This data describes a binding interaction between two proteins.

Sequence of chain A:
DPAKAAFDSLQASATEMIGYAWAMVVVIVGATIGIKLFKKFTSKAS

Sequence of chain B:
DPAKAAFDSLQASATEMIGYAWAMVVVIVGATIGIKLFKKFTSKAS

Interface contacts:
Residue F42 in chain A interacts with residue L14 in chain B (closest heavy-atom distance 4.7 Å).
Residue F42 in chain A interacts with residue F11 in chain B (closest heavy-atom distance 3.9 Å).
Residue T46 in chain A contacts residue F11 in chain B (closest heavy-atom distance 3.5 Å).
Residue T46 in chain A contacts residue L14 in chain B (closest heavy-atom distance 3.6 Å).
Residue F42 in chain A is in contact with residue A10 in chain B (closest heavy-atom distance 3.6 Å).
Residue F42 in chain A is in contact with residue A7 in chain B (closest heavy-atom distance 4.3 Å).
Residue F45 in chain A is in contact with residue F11 in chain B (closest heavy-atom distance 4.4 Å).